Sequence of chain A:
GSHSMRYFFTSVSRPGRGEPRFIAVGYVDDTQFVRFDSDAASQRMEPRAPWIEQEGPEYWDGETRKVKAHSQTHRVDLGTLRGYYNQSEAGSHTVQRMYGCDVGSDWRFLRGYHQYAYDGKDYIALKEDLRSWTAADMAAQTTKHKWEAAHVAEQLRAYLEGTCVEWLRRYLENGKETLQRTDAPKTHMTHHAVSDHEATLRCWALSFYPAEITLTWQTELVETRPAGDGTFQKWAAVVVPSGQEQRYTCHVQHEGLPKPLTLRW

Contacts between the two chains:
Residue W147 in chain A contacts residue T8 in chain B (closest heavy-atom distance 3.0 Å).
Residue Y159 in chain A is in contact with residue G3 in chain B (closest heavy-atom distance 3.5 Å).
Residue Q155 in chain A is in contact with residue G5 in chain B (closest heavy-atom distance 3.5 Å).
Residue D77 in chain A is in contact with residue L7 in chain B (closest heavy-atom distance 4.6 Å).
Residue V76 in chain A is in contact with residue T8 in chain B (closest heavy-atom distance 3.9 Å).
Residue Y123 in chain A interacts with residue V9 in chain B (closest heavy-atom distance 4.5 Å).
Residue R97 in chain A contacts residue L7 in chain B (closest heavy-atom distance 3.9 Å).
Residue H70 in chain A interacts with residue L2 in chain B (closest heavy-atom distance 4.3 Å).
Residue L156 in chain A contacts residue G5 in chain B (closest heavy-atom distance 4.0 Å).
Residue E63 in chain A is in contact with residue L2 in chain B (closest heavy-atom distance 2.8 Å).
Residue T80 in chain A interacts with residue V9 in chain B (closest heavy-atom distance 4.0 Å).
Residue Y159 in chain A contacts residue A1 in chain B (closest heavy-atom distance 2.6 Å).
Residue K146 in chain A contacts residue V9 in chain B (closest heavy-atom distance 2.8 Å).
Residue A150 in chain A interacts with residue L7 in chain B (closest heavy-atom distance 3.5 Å).
Residue Q155 in chain A contacts residue I4 in chain B (closest heavy-atom distance 4.0 Å).
Residue Y99 in chain A contacts residue G3 in chain B (closest heavy-atom distance 3.7 Å).
Residue L156 in chain A contacts residue I6 in chain B (closest heavy-atom distance 4.3 Å).
Residue W167 in chain A interacts with residue A1 in chain B (closest heavy-atom distance 3.3 Å).
Residue W147 in chain A interacts with residue L7 in chain B (closest heavy-atom distance 3.5 Å).
Residue Y59 in chain A is in contact with residue A1 in chain B (closest heavy-atom distance 4.2 Å).
Residue F9 in chain A interacts with residue L2 in chain B (closest heavy-atom distance 3.8 Å).
Residue L81 in chain A interacts with residue V9 in chain B (closest heavy-atom distance 3.8 Å).
Residue K66 in chain A contacts residue L2 in chain B (closest heavy-atom distance 2.8 Å).
Residue H114 in chain A interacts with residue I6 in chain B (closest heavy-atom distance 3.6 Å).
Residue T73 in chain A interacts with residue T8 in chain B (closest heavy-atom distance 4.2 Å).
Residue Y99 in chain A interacts with residue I6 in chain B (closest heavy-atom distance 3.8 Å).
Residue A158 in chain A contacts residue I4 in chain B (closest heavy-atom distance 5.0 Å).
Residue K66 in chain A interacts with residue G3 in chain B (closest heavy-atom distance 4.0 Å).
Residue Y7 in chain A is in contact with residue A1 in chain B (closest heavy-atom distance 3.2 Å).
Residue V152 in chain A interacts with residue L7 in chain B (closest heavy-atom distance 3.5 Å).
Residue K146 in chain A contacts residue L7 in chain B (closest heavy-atom distance 4.7 Å).
Residue H70 in chain A interacts with residue G3 in chain B (closest heavy-atom distance 3.9 Å).
Residue Y99 in chain A interacts with residue L2 in chain B (closest heavy-atom distance 3.5 Å).
Residue M5 in chain A contacts residue A1 in chain B (closest heavy-atom distance 3.8 Å).
Residue D77 in chain A is in contact with residue T8 in chain B (closest heavy-atom distance 3.3 Å).
Residue E63 in chain A contacts residue A1 in chain B (closest heavy-atom distance 3.7 Å).
Residue K66 in chain A contacts residue A1 in chain B (closest heavy-atom distance 4.1 Å).
Residue T73 in chain A interacts with residue L7 in chain B (closest heavy-atom distance 4.0 Å).
Residue T163 in chain A contacts residue A1 in chain B (closest heavy-atom distance 4.5 Å).
Residue T143 in chain A interacts with residue V9 in chain B (closest heavy-atom distance 3.5 Å).
Residue T73 in chain A interacts with residue I6 in chain B (closest heavy-atom distance 4.0 Å).
Residue L156 in chain A interacts with residue I4 in chain B (closest heavy-atom distance 3.8 Å).
Residue W147 in chain A contacts residue V9 in chain B (closest heavy-atom distance 3.9 Å).
Residue F33 in chain A interacts with residue A1 in chain B (closest heavy-atom distance 4.9 Å).
Residue Y116 in chain A contacts residue V9 in chain B (closest heavy-atom distance 3.5 Å).
Residue H70 in chain A interacts with residue I6 in chain B (closest heavy-atom distance 3.6 Å).
Residue Y159 in chain A interacts with residue L2 in chain B (closest heavy-atom distance 3.2 Å).
Residue R97 in chain A is in contact with residue I6 in chain B (closest heavy-atom distance 3.5 Å).
Residue Y171 in chain A contacts residue A1 in chain B (closest heavy-atom distance 2.6 Å).
Residue H74 in chain A is in contact with residue I6 in chain B (closest heavy-atom distance 4.8 Å).
Residue Y84 in chain A contacts residue V9 in chain B (closest heavy-atom distance 3.2 Å).
Residue D77 in chain A is in contact with residue V9 in chain B (closest heavy-atom distance 2.6 Å).
Residue Y7 in chain A is in contact with residue L2 in chain B (closest heavy-atom distance 3.3 Å).
Residue V152 in chain A is in contact with residue G5 in chain B (closest heavy-atom distance 3.3 Å).
Residue T163 in chain A interacts with residue L2 in chain B (closest heavy-atom distance 4.4 Å).
Residue K146 in chain A is in contact with residue T8 in chain B (closest heavy-atom distance 2.8 Å).
Residue M45 in chain A is in contact with residue L2 in chain B (closest heavy-atom distance 4.0 Å).
Residue V67 in chain A is in contact with residue L2 in chain B (closest heavy-atom distance 3.6 Å).
Residue Y159 in chain A is in contact with residue I4 in chain B (closest heavy-atom distance 4.5 Å).
Residue R97 in chain A contacts residue G5 in chain B (closest heavy-atom distance 4.9 Å).

These two protein chains interact to form a complex.

Sequence of chain B:
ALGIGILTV